Interface contacts:
Residue L74 in chain A is in contact with residue G92 in chain B (closest heavy-atom distance 3.4 Å).
Residue W167 in chain A interacts with residue T212 in chain B (closest heavy-atom distance 3.6 Å).
Residue E48 in chain A interacts with residue L18 in chain B (closest heavy-atom distance 3.6 Å).
Residue T266 in chain A contacts residue F25 in chain B (closest heavy-atom distance 2.8 Å).
Residue R182 in chain A contacts residue D206 in chain B (closest heavy-atom distance 2.5 Å).
Residue E58 in chain A contacts residue V28 in chain B (closest heavy-atom distance 3.5 Å).
Residue T266 in chain A contacts residue G24 in chain B (closest heavy-atom distance 3.2 Å).
Residue R179 in chain A contacts residue S203 in chain B (closest heavy-atom distance 2.5 Å).
Residue A63 in chain A is in contact with residue E90 in chain B (closest heavy-atom distance 3.4 Å).
Residue T212 in chain A contacts residue P213 in chain B (closest heavy-atom distance 3.2 Å).
Residue E51 in chain A interacts with residue T20 in chain B (closest heavy-atom distance 3.1 Å).
Residue A60 in chain A interacts with residue Q117 in chain B (closest heavy-atom distance 3.2 Å).
Residue D187 in chain A contacts residue K34 in chain B (closest heavy-atom distance 3.2 Å).
Residue V53 in chain A contacts residue L22 in chain B (closest heavy-atom distance 3.1 Å).
Residue E51 in chain A is in contact with residue Q19 in chain B (closest heavy-atom distance 3.2 Å).
Residue V57 in chain A is in contact with residue V26 in chain B (closest heavy-atom distance 2.9 Å).
Residue R182 in chain A interacts with residue V205 in chain B (closest heavy-atom distance 3.5 Å).
Residue V53 in chain A contacts residue T20 in chain B (closest heavy-atom distance 3.1 Å).
Residue Q188 in chain A is in contact with residue M29 in chain B (closest heavy-atom distance 3.7 Å).
Residue T62 in chain A contacts residue L91 in chain B (closest heavy-atom distance 3.1 Å).
Residue D187 in chain A is in contact with residue T202 in chain B (closest heavy-atom distance 3.2 Å).
Residue Q54 in chain A contacts residue G24 in chain B (closest heavy-atom distance 2.6 Å).
Residue V64 in chain A contacts residue E90 in chain B (closest heavy-atom distance 3.0 Å).
Residue V64 in chain A interacts with residue G89 in chain B (closest heavy-atom distance 3.4 Å).
Residue T70 in chain A interacts with residue E90 in chain B (closest heavy-atom distance 3.2 Å).
Residue Y66 in chain A interacts with residue L283 in chain B (closest heavy-atom distance 3.6 Å).
Residue V53 in chain A contacts residue W21 in chain B (closest heavy-atom distance 3.6 Å).
Residue S265 in chain A contacts residue F25 in chain B (closest heavy-atom distance 3.6 Å).
Residue D267 in chain A contacts residue F25 in chain B (closest heavy-atom distance 2.8 Å).
Residue R175 in chain A contacts residue V210 in chain B (closest heavy-atom distance 3.5 Å).
Residue Q186 in chain A interacts with residue A32 in chain B (closest heavy-atom distance 3.4 Å).
Residue Q188 in chain A is in contact with residue A31 in chain B (closest heavy-atom distance 3.4 Å).
Residue W77 in chain A interacts with residue S110 in chain B (closest heavy-atom distance 3.3 Å).
Residue F81 in chain A interacts with residue W21 in chain B (closest heavy-atom distance 3.5 Å).
Residue I52 in chain A contacts residue T20 in chain B (closest heavy-atom distance 3.2 Å).
Residue T75 in chain A interacts with residue K114 in chain B (closest heavy-atom distance 3.5 Å).
Residue P73 in chain A contacts residue G92 in chain B (closest heavy-atom distance 3.0 Å).
Residue Y66 in chain A contacts residue R88 in chain B (closest heavy-atom distance 3.5 Å).
Residue Q188 in chain A is in contact with residue A32 in chain B (closest heavy-atom distance 3.4 Å).
Residue R175 in chain A is in contact with residue S209 in chain B (closest heavy-atom distance 3.2 Å).
Residue T75 in chain A is in contact with residue G92 in chain B (closest heavy-atom distance 3.5 Å).
Residue W309 in chain A interacts with residue M29 in chain B (closest heavy-atom distance 3.5 Å).
Residue Q54 in chain A contacts residue L22 in chain B (closest heavy-atom distance 3.2 Å).
Residue E51 in chain A contacts residue L18 in chain B (closest heavy-atom distance 3.5 Å).
Residue Q188 in chain A contacts residue T30 in chain B (closest heavy-atom distance 3.3 Å).
Residue E65 in chain A is in contact with residue E90 in chain B (closest heavy-atom distance 3.7 Å).
Residue W167 in chain A contacts residue T211 in chain B (closest heavy-atom distance 3.6 Å).
Residue G55 in chain A interacts with residue V26 in chain B (closest heavy-atom distance 3.0 Å).
Residue D49 in chain A contacts residue L18 in chain B (closest heavy-atom distance 3.6 Å).
Residue I183 in chain A contacts residue S203 in chain B (closest heavy-atom distance 3.6 Å).
Residue E65 in chain A interacts with residue R88 in chain B (closest heavy-atom distance 3.6 Å).
Residue I216 in chain A contacts residue P213 in chain B (closest heavy-atom distance 3.6 Å).
Residue R179 in chain A interacts with residue D206 in chain B (closest heavy-atom distance 3.3 Å).
Residue E65 in chain A interacts with residue W134 in chain B (closest heavy-atom distance 3.1 Å).
Residue D187 in chain A interacts with residue S233 in chain B (closest heavy-atom distance 3.3 Å).
Residue S265 in chain A interacts with residue K27 in chain B (closest heavy-atom distance 3.3 Å).
Residue Q50 in chain A interacts with residue L18 in chain B (closest heavy-atom distance 3.0 Å).
Residue I56 in chain A interacts with residue V26 in chain B (closest heavy-atom distance 3.2 Å).
Residue W221 in chain A is in contact with residue T211 in chain B (closest heavy-atom distance 3.6 Å).
Residue D267 in chain A contacts residue G24 in chain B (closest heavy-atom distance 3.5 Å).

Sequence of chain B:
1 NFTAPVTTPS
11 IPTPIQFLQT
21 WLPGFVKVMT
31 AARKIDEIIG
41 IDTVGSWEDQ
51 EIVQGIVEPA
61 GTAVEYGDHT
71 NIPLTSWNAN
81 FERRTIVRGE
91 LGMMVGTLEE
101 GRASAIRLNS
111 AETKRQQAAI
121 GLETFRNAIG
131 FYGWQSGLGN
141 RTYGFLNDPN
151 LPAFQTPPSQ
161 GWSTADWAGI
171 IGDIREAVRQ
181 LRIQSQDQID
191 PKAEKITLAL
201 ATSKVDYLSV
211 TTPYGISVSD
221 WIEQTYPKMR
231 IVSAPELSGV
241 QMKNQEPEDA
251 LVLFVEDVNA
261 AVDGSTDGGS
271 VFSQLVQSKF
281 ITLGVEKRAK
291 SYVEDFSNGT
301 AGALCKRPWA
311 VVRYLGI

Sequence of chain A:
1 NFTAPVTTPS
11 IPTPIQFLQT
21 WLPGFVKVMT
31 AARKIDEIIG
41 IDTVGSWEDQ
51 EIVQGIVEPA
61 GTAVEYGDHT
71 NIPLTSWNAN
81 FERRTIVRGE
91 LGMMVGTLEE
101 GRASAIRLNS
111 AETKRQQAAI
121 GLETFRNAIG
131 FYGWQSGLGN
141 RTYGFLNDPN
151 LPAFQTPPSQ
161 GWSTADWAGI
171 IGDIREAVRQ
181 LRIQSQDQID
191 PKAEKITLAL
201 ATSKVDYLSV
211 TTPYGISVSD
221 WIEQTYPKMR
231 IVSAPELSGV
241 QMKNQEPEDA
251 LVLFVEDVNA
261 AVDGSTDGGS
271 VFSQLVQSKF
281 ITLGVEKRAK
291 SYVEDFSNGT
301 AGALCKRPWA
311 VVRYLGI

This data describes a binding interaction between two proteins.